Sequence of the first protein:
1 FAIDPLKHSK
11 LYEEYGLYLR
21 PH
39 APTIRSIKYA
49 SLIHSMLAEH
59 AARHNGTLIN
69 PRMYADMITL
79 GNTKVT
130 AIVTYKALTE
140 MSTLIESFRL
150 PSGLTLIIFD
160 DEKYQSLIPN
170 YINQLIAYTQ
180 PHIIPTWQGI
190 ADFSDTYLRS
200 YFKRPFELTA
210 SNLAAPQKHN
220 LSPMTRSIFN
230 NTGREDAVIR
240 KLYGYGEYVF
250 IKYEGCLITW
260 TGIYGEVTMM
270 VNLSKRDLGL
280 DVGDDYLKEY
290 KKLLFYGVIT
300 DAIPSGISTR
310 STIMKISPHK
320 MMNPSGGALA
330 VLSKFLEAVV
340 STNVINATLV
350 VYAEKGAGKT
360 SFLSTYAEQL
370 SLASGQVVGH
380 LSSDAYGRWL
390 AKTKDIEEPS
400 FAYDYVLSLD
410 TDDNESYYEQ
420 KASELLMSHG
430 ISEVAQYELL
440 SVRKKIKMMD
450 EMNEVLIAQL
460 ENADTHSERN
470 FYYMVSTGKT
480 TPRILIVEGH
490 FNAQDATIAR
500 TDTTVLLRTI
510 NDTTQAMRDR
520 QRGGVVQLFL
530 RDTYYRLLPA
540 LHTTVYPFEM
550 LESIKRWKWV

Sequence of the second protein:
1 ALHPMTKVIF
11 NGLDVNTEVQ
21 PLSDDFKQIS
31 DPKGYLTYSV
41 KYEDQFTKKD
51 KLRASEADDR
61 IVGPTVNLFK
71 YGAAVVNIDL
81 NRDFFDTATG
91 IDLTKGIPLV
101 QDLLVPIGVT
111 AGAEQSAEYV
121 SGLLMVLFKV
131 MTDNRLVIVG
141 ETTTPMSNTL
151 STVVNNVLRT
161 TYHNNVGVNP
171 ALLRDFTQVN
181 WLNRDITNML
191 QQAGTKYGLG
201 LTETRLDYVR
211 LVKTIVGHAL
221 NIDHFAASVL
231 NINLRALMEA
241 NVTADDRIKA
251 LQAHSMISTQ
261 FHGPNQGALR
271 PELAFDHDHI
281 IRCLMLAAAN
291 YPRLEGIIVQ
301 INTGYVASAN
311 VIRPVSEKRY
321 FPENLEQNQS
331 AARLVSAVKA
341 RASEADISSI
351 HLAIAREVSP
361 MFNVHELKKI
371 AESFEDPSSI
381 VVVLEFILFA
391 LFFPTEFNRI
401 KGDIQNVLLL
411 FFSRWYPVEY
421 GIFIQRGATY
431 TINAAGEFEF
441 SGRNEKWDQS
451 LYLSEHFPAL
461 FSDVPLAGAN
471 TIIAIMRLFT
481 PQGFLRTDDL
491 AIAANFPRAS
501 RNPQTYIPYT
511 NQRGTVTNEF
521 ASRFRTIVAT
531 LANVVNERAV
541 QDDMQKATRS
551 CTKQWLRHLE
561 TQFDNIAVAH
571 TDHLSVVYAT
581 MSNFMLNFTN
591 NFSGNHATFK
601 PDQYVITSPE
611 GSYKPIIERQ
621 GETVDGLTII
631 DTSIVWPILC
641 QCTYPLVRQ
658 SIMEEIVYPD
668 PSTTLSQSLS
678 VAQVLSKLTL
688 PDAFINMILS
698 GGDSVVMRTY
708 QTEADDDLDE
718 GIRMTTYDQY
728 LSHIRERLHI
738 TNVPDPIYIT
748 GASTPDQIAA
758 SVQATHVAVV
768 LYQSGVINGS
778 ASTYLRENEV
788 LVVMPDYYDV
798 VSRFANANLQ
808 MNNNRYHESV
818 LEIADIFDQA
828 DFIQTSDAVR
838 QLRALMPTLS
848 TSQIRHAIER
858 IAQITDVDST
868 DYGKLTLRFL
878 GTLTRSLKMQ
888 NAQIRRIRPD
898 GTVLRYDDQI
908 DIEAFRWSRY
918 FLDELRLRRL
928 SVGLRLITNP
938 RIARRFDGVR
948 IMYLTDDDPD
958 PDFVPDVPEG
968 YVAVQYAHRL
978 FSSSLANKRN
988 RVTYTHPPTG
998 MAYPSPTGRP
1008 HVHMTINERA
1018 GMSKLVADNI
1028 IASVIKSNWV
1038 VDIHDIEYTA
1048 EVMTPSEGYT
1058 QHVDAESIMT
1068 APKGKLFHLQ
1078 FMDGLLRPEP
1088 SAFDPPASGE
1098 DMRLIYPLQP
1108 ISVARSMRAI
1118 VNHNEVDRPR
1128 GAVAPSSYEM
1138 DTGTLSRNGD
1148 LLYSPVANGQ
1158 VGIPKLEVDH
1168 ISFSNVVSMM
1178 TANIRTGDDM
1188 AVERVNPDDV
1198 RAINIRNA

Interface contacts:
Residue D86 in the second protein is in contact with residue S210 in the first protein (closest heavy-atom distance 3.4 Å).
Residue M5 in the second protein contacts residue E145 in the first protein (closest heavy-atom distance 2.4 Å).
Residue R313 in the second protein interacts with residue R70 in the first protein (closest heavy-atom distance 3.8 Å).
Residue S669 in the second protein contacts residue T195 in the first protein (closest heavy-atom distance 3.8 Å).
Residue Q28 in the second protein is in contact with residue N219 in the first protein (closest heavy-atom distance 3.4 Å).
Residue R875 in the second protein contacts residue T185 in the first protein (closest heavy-atom distance 3.4 Å).
Residue I29 in the second protein contacts residue K217 in the first protein (closest heavy-atom distance 3.2 Å).
Residue E18 in the second protein is in contact with residue P40 in the first protein (closest heavy-atom distance 2.4 Å).
Residue S673 in the second protein contacts residue T195 in the first protein (closest heavy-atom distance 3.7 Å).
Residue D868 in the second protein is in contact with residue S193 in the first protein (closest heavy-atom distance 3.1 Å).
Residue Y869 in the second protein is in contact with residue S193 in the first protein (closest heavy-atom distance 3.7 Å).
Residue M660 in the second protein interacts with residue K82 in the first protein (closest heavy-atom distance 3.6 Å).
Residue S677 in the second protein is in contact with residue S193 in the first protein (closest heavy-atom distance 3.3 Å).
Residue M5 in the second protein contacts residue S146 in the first protein (closest heavy-atom distance 2.7 Å).
Residue K871 in the second protein interacts with residue W186 in the first protein (closest heavy-atom distance 3.3 Å).
Residue D868 in the second protein contacts residue P184 in the first protein (closest heavy-atom distance 2.5 Å).
Residue A1 in the second protein contacts residue R43 in the first protein (closest heavy-atom distance 3.5 Å).
Residue E661 in the second protein is in contact with residue N80 in the first protein (closest heavy-atom distance 2.5 Å).
Residue N310 in the second protein interacts with residue N80 in the first protein (closest heavy-atom distance 3.1 Å).
Residue T867 in the second protein contacts residue R198 in the first protein (closest heavy-atom distance 3.4 Å).
Residue N16 in the second protein interacts with residue P150 in the first protein (closest heavy-atom distance 2.9 Å).
Residue D868 in the second protein is in contact with residue I183 in the first protein (closest heavy-atom distance 2.9 Å).
Residue V664 in the second protein contacts residue N80 in the first protein (closest heavy-atom distance 3.5 Å).
Residue D667 in the second protein contacts residue S151 in the first protein (closest heavy-atom distance 3.7 Å).
Residue T867 in the second protein interacts with residue S193 in the first protein (closest heavy-atom distance 2.6 Å).
Residue T670 in the second protein interacts with residue Y196 in the first protein (closest heavy-atom distance 3.8 Å).
Residue Q20 in the second protein is in contact with residue T195 in the first protein (closest heavy-atom distance 3.3 Å).
Residue Y665 in the second protein interacts with residue P150 in the first protein (closest heavy-atom distance 3.8 Å).
Residue D868 in the second protein interacts with residue A190 in the first protein (closest heavy-atom distance 2.2 Å).
Residue D31 in the second protein is in contact with residue K217 in the first protein (closest heavy-atom distance 3.7 Å).
Residue D868 in the second protein is in contact with residue F192 in the first protein (closest heavy-atom distance 3.3 Å).
Residue Q860 in the second protein is in contact with residue E265 in the first protein (closest heavy-atom distance 2.6 Å).
Residue Y869 in the second protein contacts residue D194 in the first protein (closest heavy-atom distance 3.9 Å).
Residue S30 in the second protein is in contact with residue K217 in the first protein (closest heavy-atom distance 2.8 Å).
Residue E662 in the second protein is in contact with residue G79 in the first protein (closest heavy-atom distance 3.1 Å).
Residue Y665 in the second protein contacts residue S151 in the first protein (closest heavy-atom distance 3.5 Å).
Residue T867 in the second protein is in contact with residue D191 in the first protein (closest heavy-atom distance 3.5 Å).
Residue E661 in the second protein interacts with residue T81 in the first protein (closest heavy-atom distance 3.4 Å).
Residue K33 in the second protein interacts with residue K217 in the first protein (closest heavy-atom distance 3.3 Å).
Residue R875 in the second protein interacts with residue W186 in the first protein (closest heavy-atom distance 3.8 Å).
Residue T17 in the second protein contacts residue P40 in the first protein (closest heavy-atom distance 3.8 Å).
Residue N1193 in the second protein contacts residue P150 in the first protein (closest heavy-atom distance 2.6 Å).
Residue I138 in the second protein is in contact with residue N219 in the first protein (closest heavy-atom distance 3.7 Å).
Residue D868 in the second protein interacts with residue D191 in the first protein (closest heavy-atom distance 3.2 Å).
Residue R1182 in the second protein interacts with residue N219 in the first protein (closest heavy-atom distance 2.6 Å).
Residue S30 in the second protein contacts residue Q216 in the first protein (closest heavy-atom distance 2.7 Å).
Residue T867 in the second protein contacts residue F192 in the first protein (closest heavy-atom distance 3.5 Å).
Residue E18 in the second protein interacts with residue T41 in the first protein (closest heavy-atom distance 3.1 Å).
Residue D667 in the second protein contacts residue Y196 in the first protein (closest heavy-atom distance 3.3 Å).
Residue Q28 in the second protein is in contact with residue K217 in the first protein (closest heavy-atom distance 3.6 Å).
Residue V664 in the second protein is in contact with residue L78 in the first protein (closest heavy-atom distance 3.8 Å).
Residue V15 in the second protein contacts residue R43 in the first protein (closest heavy-atom distance 2.5 Å).
Residue E141 in the second protein interacts with residue Q216 in the first protein (closest heavy-atom distance 3.6 Å).
Residue N16 in the second protein interacts with residue P40 in the first protein (closest heavy-atom distance 3.7 Å).
Residue R1191 in the second protein contacts residue S151 in the first protein (closest heavy-atom distance 3.7 Å).
Residue S308 in the second protein contacts residue L78 in the first protein (closest heavy-atom distance 3.2 Å).
Residue R1191 in the second protein is in contact with residue P150 in the first protein (closest heavy-atom distance 3.1 Å).
Residue V15 in the second protein contacts residue P40 in the first protein (closest heavy-atom distance 3.2 Å).
Residue N310 in the second protein contacts residue L78 in the first protein (closest heavy-atom distance 2.9 Å).
Residue L872 in the second protein contacts residue P184 in the first protein (closest heavy-atom distance 2.5 Å).

This data describes a binding interaction between two proteins.